Sequence of the first protein:
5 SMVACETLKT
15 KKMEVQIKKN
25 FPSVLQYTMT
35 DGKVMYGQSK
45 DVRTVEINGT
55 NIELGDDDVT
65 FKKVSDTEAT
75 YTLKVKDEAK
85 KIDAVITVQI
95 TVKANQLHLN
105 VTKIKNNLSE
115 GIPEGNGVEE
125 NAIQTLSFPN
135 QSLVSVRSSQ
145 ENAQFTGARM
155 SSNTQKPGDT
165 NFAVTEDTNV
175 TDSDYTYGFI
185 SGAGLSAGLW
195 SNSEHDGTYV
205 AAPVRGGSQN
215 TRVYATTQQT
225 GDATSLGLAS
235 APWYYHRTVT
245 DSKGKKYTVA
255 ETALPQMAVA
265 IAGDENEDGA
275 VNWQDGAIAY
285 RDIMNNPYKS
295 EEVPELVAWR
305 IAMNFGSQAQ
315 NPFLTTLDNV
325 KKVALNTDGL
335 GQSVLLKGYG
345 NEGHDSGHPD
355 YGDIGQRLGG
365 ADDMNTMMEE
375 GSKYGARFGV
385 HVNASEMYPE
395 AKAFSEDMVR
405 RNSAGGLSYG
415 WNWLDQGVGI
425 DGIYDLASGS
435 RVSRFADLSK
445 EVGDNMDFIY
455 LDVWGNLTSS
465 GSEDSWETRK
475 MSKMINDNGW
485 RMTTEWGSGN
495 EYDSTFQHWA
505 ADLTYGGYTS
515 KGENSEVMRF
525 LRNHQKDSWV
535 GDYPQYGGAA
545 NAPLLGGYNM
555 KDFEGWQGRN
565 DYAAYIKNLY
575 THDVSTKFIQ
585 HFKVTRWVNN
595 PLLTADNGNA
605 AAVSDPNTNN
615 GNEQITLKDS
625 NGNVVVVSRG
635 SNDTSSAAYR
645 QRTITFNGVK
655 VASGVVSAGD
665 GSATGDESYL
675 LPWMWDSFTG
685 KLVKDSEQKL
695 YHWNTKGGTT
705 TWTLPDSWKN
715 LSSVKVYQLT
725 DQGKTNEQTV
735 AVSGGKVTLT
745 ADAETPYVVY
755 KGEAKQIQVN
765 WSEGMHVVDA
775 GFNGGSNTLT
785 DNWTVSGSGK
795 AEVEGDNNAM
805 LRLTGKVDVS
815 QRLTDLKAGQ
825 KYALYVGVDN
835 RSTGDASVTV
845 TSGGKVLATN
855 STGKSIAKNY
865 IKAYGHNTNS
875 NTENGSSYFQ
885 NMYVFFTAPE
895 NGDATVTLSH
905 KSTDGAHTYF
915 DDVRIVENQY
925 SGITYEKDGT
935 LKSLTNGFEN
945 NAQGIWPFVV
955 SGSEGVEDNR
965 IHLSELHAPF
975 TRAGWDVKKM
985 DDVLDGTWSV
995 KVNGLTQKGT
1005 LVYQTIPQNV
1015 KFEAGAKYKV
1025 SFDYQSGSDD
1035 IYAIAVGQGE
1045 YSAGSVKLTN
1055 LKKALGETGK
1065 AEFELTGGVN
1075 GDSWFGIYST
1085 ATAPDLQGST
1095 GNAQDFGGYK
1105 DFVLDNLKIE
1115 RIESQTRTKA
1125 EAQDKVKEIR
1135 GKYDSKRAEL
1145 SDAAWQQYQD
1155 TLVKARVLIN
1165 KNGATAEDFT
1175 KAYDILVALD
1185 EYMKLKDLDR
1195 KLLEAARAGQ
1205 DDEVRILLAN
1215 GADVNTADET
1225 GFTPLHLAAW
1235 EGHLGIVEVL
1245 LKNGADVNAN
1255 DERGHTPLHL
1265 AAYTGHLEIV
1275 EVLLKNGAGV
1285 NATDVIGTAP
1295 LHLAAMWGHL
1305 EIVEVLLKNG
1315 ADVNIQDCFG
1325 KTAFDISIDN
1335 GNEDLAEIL

This data describes a binding interaction between two proteins.

Sequence of the second protein:
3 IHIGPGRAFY

Interface contacts:
Residue R1201 in the first protein is in contact with residue P7 in the second protein (closest heavy-atom distance 4.8 Å).
Residue H1263 in the first protein interacts with residue I5 in the second protein (closest heavy-atom distance 4.3 Å).
Residue R1257 in the first protein interacts with residue I5 in the second protein (closest heavy-atom distance 3.9 Å).
Residue W1234 in the first protein interacts with residue I5 in the second protein (closest heavy-atom distance 3.9 Å).
Residue F1226 in the first protein contacts residue P7 in the second protein (closest heavy-atom distance 3.8 Å).
Residue L1264 in the first protein is in contact with residue G6 in the second protein (closest heavy-atom distance 5.0 Å).
Residue Y1267 in the first protein is in contact with residue A10 in the second protein (closest heavy-atom distance 3.6 Å).
Residue Y1267 in the first protein contacts residue Y12 in the second protein (closest heavy-atom distance 4.0 Å).
Residue W1234 in the first protein interacts with residue P7 in the second protein (closest heavy-atom distance 3.4 Å).
Residue L1231 in the first protein contacts residue P7 in the second protein (closest heavy-atom distance 3.8 Å).
Residue F1226 in the first protein contacts residue I5 in the second protein (closest heavy-atom distance 4.2 Å).
Residue H1259 in the first protein is in contact with residue I5 in the second protein (closest heavy-atom distance 3.5 Å).
Residue Y1267 in the first protein interacts with residue I5 in the second protein (closest heavy-atom distance 3.5 Å).
Residue R1257 in the first protein is in contact with residue G6 in the second protein (closest heavy-atom distance 3.3 Å).
Residue R1257 in the first protein is in contact with residue H4 in the second protein (closest heavy-atom distance 3.4 Å).
Residue L1297 in the first protein interacts with residue Y12 in the second protein (closest heavy-atom distance 4.0 Å).
Residue W1234 in the first protein contacts residue A10 in the second protein (closest heavy-atom distance 4.1 Å).
Residue L1297 in the first protein is in contact with residue I5 in the second protein (closest heavy-atom distance 3.9 Å).
Residue H1259 in the first protein is in contact with residue Y12 in the second protein (closest heavy-atom distance 3.9 Å).
Residue D1288 in the first protein contacts residue Y12 in the second protein (closest heavy-atom distance 2.6 Å).
Residue F1226 in the first protein interacts with residue G6 in the second protein (closest heavy-atom distance 3.7 Å).
Residue H1259 in the first protein interacts with residue H4 in the second protein (closest heavy-atom distance 3.3 Å).
Residue M1300 in the first protein is in contact with residue Y12 in the second protein (closest heavy-atom distance 3.7 Å).
Residue T1292 in the first protein interacts with residue Y12 in the second protein (closest heavy-atom distance 3.2 Å).
Residue D1288 in the first protein is in contact with residue I3 in the second protein (closest heavy-atom distance 4.9 Å).
Residue L1264 in the first protein is in contact with residue I5 in the second protein (closest heavy-atom distance 3.3 Å).
Residue I1290 in the first protein interacts with residue I3 in the second protein (closest heavy-atom distance 4.1 Å).
Residue I1290 in the first protein contacts residue Y12 in the second protein (closest heavy-atom distance 4.1 Å).
Residue Y1267 in the first protein contacts residue F11 in the second protein (closest heavy-atom distance 3.1 Å).
Residue W1234 in the first protein contacts residue G6 in the second protein (closest heavy-atom distance 3.6 Å).
Residue W1234 in the first protein contacts residue G8 in the second protein (closest heavy-atom distance 5.0 Å).